Sequence of the second protein:
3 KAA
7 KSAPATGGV

Contacts between the two chains:
Residue D140 in the first protein is in contact with residue K7 in the second protein (closest heavy-atom distance 3.8 Å).
Residue G70 in the first protein is in contact with residue T12 in the second protein (closest heavy-atom distance 4.0 Å).
Residue G218 in the first protein is in contact with residue P10 in the second protein (closest heavy-atom distance 3.5 Å).
Residue Y190 in the first protein contacts residue V15 in the second protein (closest heavy-atom distance 4.2 Å).
Residue Q72 in the first protein interacts with residue G14 in the second protein (closest heavy-atom distance 2.8 Å).
Residue T144 in the first protein contacts residue K7 in the second protein (closest heavy-atom distance 3.0 Å).
Residue E222 in the first protein is in contact with residue A5 in the second protein (closest heavy-atom distance 3.2 Å).
Residue K186 in the first protein interacts with residue P10 in the second protein (closest heavy-atom distance 4.1 Å).
Residue Q72 in the first protein interacts with residue G13 in the second protein (closest heavy-atom distance 3.2 Å).
Residue R167 in the first protein is in contact with residue K7 in the second protein (closest heavy-atom distance 3.9 Å).
Residue D140 in the first protein contacts residue A5 in the second protein (closest heavy-atom distance 4.4 Å).
Residue Y124 in the first protein is in contact with residue K7 in the second protein (closest heavy-atom distance 2.7 Å).
Residue D137 in the first protein contacts residue A4 in the second protein (closest heavy-atom distance 3.5 Å).
Residue G70 in the first protein is in contact with residue A11 in the second protein (closest heavy-atom distance 4.0 Å).
Residue Y214 in the first protein is in contact with residue K7 in the second protein (closest heavy-atom distance 3.5 Å).
Residue E220 in the first protein contacts residue S8 in the second protein (closest heavy-atom distance 2.7 Å).
Residue V188 in the first protein contacts residue A9 in the second protein (closest heavy-atom distance 4.0 Å).
Residue V188 in the first protein interacts with residue V15 in the second protein (closest heavy-atom distance 4.5 Å).
Residue V188 in the first protein is in contact with residue P10 in the second protein (closest heavy-atom distance 3.8 Å).
Residue R189 in the first protein interacts with residue A9 in the second protein (closest heavy-atom distance 3.0 Å).
Residue Y219 in the first protein interacts with residue A9 in the second protein (closest heavy-atom distance 3.4 Å).
Residue Q72 in the first protein contacts residue P10 in the second protein (closest heavy-atom distance 4.1 Å).
Residue Y219 in the first protein contacts residue S8 in the second protein (closest heavy-atom distance 3.3 Å).
Residue M118 in the first protein is in contact with residue V15 in the second protein (closest heavy-atom distance 3.9 Å).
Residue Q72 in the first protein is in contact with residue A11 in the second protein (closest heavy-atom distance 2.7 Å).
Residue Y216 in the first protein interacts with residue K7 in the second protein (closest heavy-atom distance 3.2 Å).
Residue V188 in the first protein contacts residue G14 in the second protein (closest heavy-atom distance 3.5 Å).
Residue M71 in the first protein contacts residue A11 in the second protein (closest heavy-atom distance 3.4 Å).
Residue K186 in the first protein is in contact with residue V15 in the second protein (closest heavy-atom distance 3.5 Å).
Residue P224 in the first protein contacts residue A5 in the second protein (closest heavy-atom distance 3.4 Å).
Residue Y223 in the first protein interacts with residue K7 in the second protein (closest heavy-atom distance 3.7 Å).
Residue Y216 in the first protein interacts with residue S8 in the second protein (closest heavy-atom distance 2.8 Å).
Residue E135 in the first protein interacts with residue A4 in the second protein (closest heavy-atom distance 3.6 Å).
Residue D215 in the first protein contacts residue S8 in the second protein (closest heavy-atom distance 4.0 Å).
Residue R134 in the first protein interacts with residue A4 in the second protein (closest heavy-atom distance 3.5 Å).
Residue C139 in the first protein is in contact with residue A5 in the second protein (closest heavy-atom distance 4.0 Å).
Residue M143 in the first protein contacts residue A9 in the second protein (closest heavy-atom distance 4.5 Å).
Residue E222 in the first protein interacts with residue A4 in the second protein (closest heavy-atom distance 4.0 Å).
Residue R189 in the first protein is in contact with residue P10 in the second protein (closest heavy-atom distance 2.9 Å).
Residue T144 in the first protein is in contact with residue S8 in the second protein (closest heavy-atom distance 4.2 Å).
Residue M143 in the first protein interacts with residue S8 in the second protein (closest heavy-atom distance 4.0 Å).
Residue Y190 in the first protein interacts with residue G14 in the second protein (closest heavy-atom distance 3.1 Å).
Residue R189 in the first protein is in contact with residue A11 in the second protein (closest heavy-atom distance 3.5 Å).
Residue G218 in the first protein interacts with residue S8 in the second protein (closest heavy-atom distance 2.9 Å).
Residue M142 in the first protein contacts residue K7 in the second protein (closest heavy-atom distance 2.6 Å).
Residue Y219 in the first protein interacts with residue P10 in the second protein (closest heavy-atom distance 3.7 Å).
Residue N217 in the first protein contacts residue S8 in the second protein (closest heavy-atom distance 3.8 Å).
Residue E67 in the first protein contacts residue A11 in the second protein (closest heavy-atom distance 4.0 Å).
Residue Y223 in the first protein is in contact with residue A5 in the second protein (closest heavy-atom distance 3.1 Å).
Residue E135 in the first protein is in contact with residue K3 in the second protein (closest heavy-atom distance 4.5 Å).
Residue K186 in the first protein is in contact with residue G14 in the second protein (closest heavy-atom distance 2.9 Å).
Residue C187 in the first protein is in contact with residue P10 in the second protein (closest heavy-atom distance 3.4 Å).
Residue S141 in the first protein contacts residue K7 in the second protein (closest heavy-atom distance 2.7 Å).
Residue Q72 in the first protein is in contact with residue T12 in the second protein (closest heavy-atom distance 3.2 Å).
Residue M142 in the first protein contacts residue A4 in the second protein (closest heavy-atom distance 4.2 Å).
Residue C187 in the first protein contacts residue A9 in the second protein (closest heavy-atom distance 3.5 Å).
Residue M143 in the first protein interacts with residue K7 in the second protein (closest heavy-atom distance 3.3 Å).
Residue V201 in the first protein contacts residue V15 in the second protein (closest heavy-atom distance 3.9 Å).
Residue T203 in the first protein interacts with residue V15 in the second protein (closest heavy-atom distance 4.2 Å).
Residue G218 in the first protein contacts residue A9 in the second protein (closest heavy-atom distance 4.4 Å).

Sequence of the first protein:
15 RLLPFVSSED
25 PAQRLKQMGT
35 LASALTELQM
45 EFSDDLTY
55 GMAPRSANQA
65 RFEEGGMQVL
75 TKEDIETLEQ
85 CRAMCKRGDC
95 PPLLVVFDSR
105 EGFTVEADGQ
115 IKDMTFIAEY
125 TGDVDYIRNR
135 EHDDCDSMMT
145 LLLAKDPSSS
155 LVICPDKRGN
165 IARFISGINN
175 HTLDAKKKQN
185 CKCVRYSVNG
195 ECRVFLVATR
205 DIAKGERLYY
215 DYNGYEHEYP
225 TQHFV

These two protein chains interact to form a complex.